The following describes two proteins that form a bound complex.

Sequence of chain A:
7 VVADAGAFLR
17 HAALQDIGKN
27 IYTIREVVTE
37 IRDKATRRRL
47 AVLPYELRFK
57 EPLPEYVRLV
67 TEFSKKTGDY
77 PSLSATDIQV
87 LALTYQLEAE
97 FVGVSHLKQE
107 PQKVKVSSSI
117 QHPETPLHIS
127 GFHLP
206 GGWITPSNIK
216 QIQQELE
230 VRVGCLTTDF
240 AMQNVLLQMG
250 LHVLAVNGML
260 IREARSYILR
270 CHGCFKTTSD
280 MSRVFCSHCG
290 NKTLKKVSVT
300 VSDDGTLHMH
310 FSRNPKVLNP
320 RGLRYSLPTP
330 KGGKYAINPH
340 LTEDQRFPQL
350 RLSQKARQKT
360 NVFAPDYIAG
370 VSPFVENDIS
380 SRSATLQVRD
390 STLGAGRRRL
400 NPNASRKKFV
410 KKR

Sequence of chain B:
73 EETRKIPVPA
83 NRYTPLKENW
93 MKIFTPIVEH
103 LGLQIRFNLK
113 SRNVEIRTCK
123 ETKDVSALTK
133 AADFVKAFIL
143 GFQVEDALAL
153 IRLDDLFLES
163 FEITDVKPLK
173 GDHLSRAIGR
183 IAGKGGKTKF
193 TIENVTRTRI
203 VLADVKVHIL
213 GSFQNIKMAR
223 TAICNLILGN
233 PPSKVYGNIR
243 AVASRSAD

Interface contacts:
Residue G127 in chain A contacts residue F109 in chain B (closest heavy-atom distance 3.1 Å).
Residue P122 in chain A is in contact with residue Y85 in chain B (closest heavy-atom distance 3.4 Å).
Residue Y366 in chain A is in contact with residue L155 in chain B (closest heavy-atom distance 3.6 Å).
Residue I125 in chain A interacts with residue K89 in chain B (closest heavy-atom distance 3.8 Å).
Residue P211 in chain A interacts with residue V100 in chain B (closest heavy-atom distance 3.5 Å).
Residue L130 in chain A is in contact with residue K112 in chain B (closest heavy-atom distance 3.4 Å).
Residue G127 in chain A is in contact with residue W92 in chain B (closest heavy-atom distance 3.4 Å).
Residue N376 in chain A contacts residue N196 in chain B (closest heavy-atom distance 2.9 Å).
Residue H129 in chain A is in contact with residue R108 in chain B (closest heavy-atom distance 3.3 Å).
Residue V370 in chain A interacts with residue R199 in chain B (closest heavy-atom distance 3.3 Å).
Residue E375 in chain A contacts residue N196 in chain B (closest heavy-atom distance 3.3 Å).
Residue W208 in chain A contacts residue I107 in chain B (closest heavy-atom distance 3.7 Å).
Residue I378 in chain A interacts with residue F192 in chain B (closest heavy-atom distance 3.8 Å).
Residue I367 in chain A is in contact with residue R154 in chain B (closest heavy-atom distance 3.7 Å).
Residue T210 in chain A interacts with residue Q106 in chain B (closest heavy-atom distance 3.5 Å).
Residue V361 in chain A is in contact with residue L150 in chain B (closest heavy-atom distance 3.6 Å).
Residue G127 in chain A contacts residue R108 in chain B (closest heavy-atom distance 3.7 Å).
Residue F128 in chain A contacts residue L111 in chain B (closest heavy-atom distance 3.6 Å).
Residue N376 in chain A is in contact with residue R201 in chain B (closest heavy-atom distance 3.2 Å).
Residue F373 in chain A is in contact with residue D148 in chain B (closest heavy-atom distance 3.3 Å).
Residue V374 in chain A interacts with residue R201 in chain B (closest heavy-atom distance 3.6 Å).
Residue I209 in chain A interacts with residue F96 in chain B (closest heavy-atom distance 3.6 Å).
Residue W208 in chain A contacts residue E117 in chain B (closest heavy-atom distance 3.3 Å).
Residue W208 in chain A is in contact with residue Q106 in chain B (closest heavy-atom distance 3.8 Å).
Residue F128 in chain A contacts residue F109 in chain B (closest heavy-atom distance 3.4 Å).
Residue T210 in chain A interacts with residue V100 in chain B (closest heavy-atom distance 3.4 Å).
Residue I209 in chain A interacts with residue I107 in chain B (closest heavy-atom distance 3.0 Å).
Residue T359 in chain A interacts with residue E147 in chain B (closest heavy-atom distance 3.3 Å).
Residue W208 in chain A is in contact with residue R119 in chain B (closest heavy-atom distance 3.5 Å).
Residue P372 in chain A interacts with residue R199 in chain B (closest heavy-atom distance 3.8 Å).
Residue K358 in chain A contacts residue Q145 in chain B (closest heavy-atom distance 3.4 Å).
Residue I209 in chain A contacts residue L105 in chain B (closest heavy-atom distance 3.9 Å).
Residue F362 in chain A interacts with residue H102 in chain B (closest heavy-atom distance 3.3 Å).
Residue I378 in chain A contacts residue K189 in chain B (closest heavy-atom distance 3.4 Å).
Residue T359 in chain A interacts with residue D148 in chain B (closest heavy-atom distance 3.2 Å).
Residue V361 in chain A interacts with residue R154 in chain B (closest heavy-atom distance 3.1 Å).
Residue I214 in chain A interacts with residue V100 in chain B (closest heavy-atom distance 3.5 Å).
Residue F128 in chain A contacts residue W92 in chain B (closest heavy-atom distance 3.8 Å).
Residue F408 in chain A is in contact with residue S177 in chain B (closest heavy-atom distance 3.5 Å).
Residue V361 in chain A interacts with residue A151 in chain B (closest heavy-atom distance 3.7 Å).
Residue W208 in chain A interacts with residue R108 in chain B (closest heavy-atom distance 3.1 Å).
Residue F373 in chain A contacts residue R201 in chain B (closest heavy-atom distance 3.6 Å).
Residue A363 in chain A is in contact with residue R154 in chain B (closest heavy-atom distance 3.5 Å).
Residue F128 in chain A is in contact with residue K89 in chain B (closest heavy-atom distance 3.9 Å).
Residue P131 in chain A interacts with residue N110 in chain B (closest heavy-atom distance 3.6 Å).
Residue I214 in chain A contacts residue F96 in chain B (closest heavy-atom distance 3.6 Å).
Residue S371 in chain A is in contact with residue R199 in chain B (closest heavy-atom distance 3.3 Å).
Residue F373 in chain A interacts with residue L212 in chain B (closest heavy-atom distance 3.5 Å).
Residue N376 in chain A is in contact with residue E195 in chain B (closest heavy-atom distance 2.8 Å).
Residue F408 in chain A interacts with residue R178 in chain B (closest heavy-atom distance 3.6 Å).
Residue F362 in chain A is in contact with residue L150 in chain B (closest heavy-atom distance 3.5 Å).
Residue R388 in chain A interacts with residue G187 in chain B (closest heavy-atom distance 3.2 Å).
Residue P211 in chain A contacts residue G104 in chain B (closest heavy-atom distance 3.8 Å).
Residue N376 in chain A interacts with residue F192 in chain B (closest heavy-atom distance 3.4 Å).
Residue H129 in chain A contacts residue F109 in chain B (closest heavy-atom distance 3.1 Å).
Residue R398 in chain A is in contact with residue T86 in chain B (closest heavy-atom distance 3.7 Å).
Residue H129 in chain A interacts with residue L111 in chain B (closest heavy-atom distance 3.0 Å).
Residue P122 in chain A interacts with residue L111 in chain B (closest heavy-atom distance 3.8 Å).
Residue I209 in chain A interacts with residue Q106 in chain B (closest heavy-atom distance 3.3 Å).
Residue G207 in chain A contacts residue R108 in chain B (closest heavy-atom distance 3.3 Å).